This data describes a binding interaction between two proteins.

Residue-level contacts at the interface:
Residue C544 in chain A interacts with residue A8 in chain B (closest heavy-atom distance 4.3 Å).
Residue C544 in chain A contacts residue A4 in chain B (closest heavy-atom distance 3.4 Å).
Residue C538 in chain A is in contact with residue A4 in chain B (closest heavy-atom distance 3.8 Å).
Residue C538 in chain A interacts with residue T3 in chain B (closest heavy-atom distance 3.5 Å).
Residue C544 in chain A interacts with residue N7 in chain B (closest heavy-atom distance 3.8 Å).
Residue C538 in chain A is in contact with residue N7 in chain B (closest heavy-atom distance 3.3 Å).
Residue G543 in chain A is in contact with residue N7 in chain B (closest heavy-atom distance 4.6 Å).
Residue Q534 in chain A interacts with residue T1 in chain B (closest heavy-atom distance 4.7 Å).
Residue T530 in chain A interacts with residue K2 in chain B (closest heavy-atom distance 4.3 Å).
Residue N539 in chain A is in contact with residue N7 in chain B (closest heavy-atom distance 4.5 Å).
Residue N539 in chain A is in contact with residue T3 in chain B (closest heavy-atom distance 3.7 Å).
Residue G543 in chain A interacts with residue A8 in chain B (closest heavy-atom distance 4.2 Å).
Residue S535 in chain A interacts with residue T3 in chain B (closest heavy-atom distance 4.9 Å).
Residue S535 in chain A is in contact with residue K2 in chain B (closest heavy-atom distance 4.0 Å).
Residue C544 in chain A is in contact with residue T3 in chain B (closest heavy-atom distance 4.4 Å).
Residue Q534 in chain A interacts with residue A4 in chain B (closest heavy-atom distance 4.2 Å).

Sequence of chain A:
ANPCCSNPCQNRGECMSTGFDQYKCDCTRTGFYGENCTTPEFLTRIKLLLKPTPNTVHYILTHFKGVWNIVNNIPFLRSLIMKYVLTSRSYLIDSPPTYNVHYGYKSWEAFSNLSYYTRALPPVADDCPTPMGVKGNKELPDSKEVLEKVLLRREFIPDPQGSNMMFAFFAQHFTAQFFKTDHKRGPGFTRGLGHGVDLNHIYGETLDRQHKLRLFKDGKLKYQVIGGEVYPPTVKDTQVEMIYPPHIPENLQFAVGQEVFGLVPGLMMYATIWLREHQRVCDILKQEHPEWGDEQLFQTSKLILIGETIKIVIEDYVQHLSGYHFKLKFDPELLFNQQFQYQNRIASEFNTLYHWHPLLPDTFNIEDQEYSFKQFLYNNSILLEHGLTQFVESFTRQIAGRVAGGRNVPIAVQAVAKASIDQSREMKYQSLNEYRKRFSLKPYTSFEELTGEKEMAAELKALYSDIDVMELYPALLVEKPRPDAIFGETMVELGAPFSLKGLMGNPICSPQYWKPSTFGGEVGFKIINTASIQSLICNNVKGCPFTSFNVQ

Sequence of chain B:
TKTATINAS